The following describes two proteins that form a bound complex.

Sequence of the first protein:
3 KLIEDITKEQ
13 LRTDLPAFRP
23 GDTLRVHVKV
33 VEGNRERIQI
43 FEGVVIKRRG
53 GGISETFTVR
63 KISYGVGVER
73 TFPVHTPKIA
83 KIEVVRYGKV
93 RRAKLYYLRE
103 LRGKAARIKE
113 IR

Contacts between the two chains:
Residue R64 in the second protein contacts residue R72 in the first protein (closest heavy-atom distance 3.6 Å).
Residue P101 in the second protein is in contact with residue R72 in the first protein (closest heavy-atom distance 3.4 Å).
Residue V121 in the second protein is in contact with residue Y66 in the first protein (closest heavy-atom distance 4.0 Å).
Residue E81 in the second protein is in contact with residue R72 in the first protein (closest heavy-atom distance 3.6 Å).
Residue I122 in the second protein contacts residue R62 in the first protein (closest heavy-atom distance 4.7 Å).
Residue S75 in the second protein interacts with residue V76 in the first protein (closest heavy-atom distance 3.8 Å).
Residue E120 in the second protein is in contact with residue V68 in the first protein (closest heavy-atom distance 3.9 Å).
Residue D80 in the second protein interacts with residue G105 in the first protein (closest heavy-atom distance 4.7 Å).
Residue D80 in the second protein is in contact with residue R104 in the first protein (closest heavy-atom distance 3.1 Å).
Residue D73 in the second protein interacts with residue K80 in the first protein (closest heavy-atom distance 3.3 Å).
Residue G74 in the second protein contacts residue H77 in the first protein (closest heavy-atom distance 3.4 Å).
Residue D80 in the second protein interacts with residue R72 in the first protein (closest heavy-atom distance 3.4 Å).
Residue I122 in the second protein contacts residue R72 in the first protein (closest heavy-atom distance 3.8 Å).
Residue V121 in the second protein interacts with residue I42 in the first protein (closest heavy-atom distance 3.3 Å).
Residue P101 in the second protein interacts with residue V68 in the first protein (closest heavy-atom distance 4.2 Å).
Residue R104 in the second protein interacts with residue R39 in the first protein (closest heavy-atom distance 4.7 Å).
Residue S75 in the second protein is in contact with residue E44 in the first protein (closest heavy-atom distance 4.0 Å).
Residue R104 in the second protein contacts residue I40 in the first protein (closest heavy-atom distance 3.5 Å).
Residue S72 in the second protein interacts with residue R37 in the first protein (closest heavy-atom distance 3.3 Å).
Residue S75 in the second protein is in contact with residue P75 in the first protein (closest heavy-atom distance 4.2 Å).
Residue E105 in the second protein contacts residue R39 in the first protein (closest heavy-atom distance 3.5 Å).
Residue F79 in the second protein interacts with residue T73 in the first protein (closest heavy-atom distance 3.7 Å).
Residue K66 in the second protein interacts with residue K63 in the first protein (closest heavy-atom distance 4.5 Å).
Residue S72 in the second protein contacts residue N36 in the first protein (closest heavy-atom distance 3.9 Å).
Residue P119 in the second protein interacts with residue V68 in the first protein (closest heavy-atom distance 3.8 Å).
Residue S75 in the second protein is in contact with residue H77 in the first protein (closest heavy-atom distance 4.4 Å).
Residue R107 in the second protein is in contact with residue R39 in the first protein (closest heavy-atom distance 4.8 Å).
Residue E108 in the second protein interacts with residue R39 in the first protein (closest heavy-atom distance 3.5 Å).
Residue R104 in the second protein interacts with residue I42 in the first protein (closest heavy-atom distance 3.9 Å).
Residue D80 in the second protein interacts with residue T73 in the first protein (closest heavy-atom distance 3.2 Å).
Residue Y76 in the second protein interacts with residue H77 in the first protein (closest heavy-atom distance 3.9 Å).
Residue I122 in the second protein is in contact with residue G45 in the first protein (closest heavy-atom distance 4.7 Å).
Residue I122 in the second protein interacts with residue F74 in the first protein (closest heavy-atom distance 3.6 Å).
Residue D73 in the second protein interacts with residue N36 in the first protein (closest heavy-atom distance 3.6 Å).
Residue K66 in the second protein interacts with residue T73 in the first protein (closest heavy-atom distance 3.3 Å).
Residue S75 in the second protein is in contact with residue R62 in the first protein (closest heavy-atom distance 3.7 Å).
Residue Y76 in the second protein contacts residue R62 in the first protein (closest heavy-atom distance 3.6 Å).
Residue S78 in the second protein contacts residue R72 in the first protein (closest heavy-atom distance 3.6 Å).
Residue Y76 in the second protein is in contact with residue F74 in the first protein (closest heavy-atom distance 3.2 Å).
Residue P101 in the second protein contacts residue G69 in the first protein (closest heavy-atom distance 3.9 Å).
Residue E120 in the second protein is in contact with residue I42 in the first protein (closest heavy-atom distance 3.6 Å).
Residue G100 in the second protein contacts residue V68 in the first protein (closest heavy-atom distance 3.7 Å).
Residue F79 in the second protein contacts residue R72 in the first protein (closest heavy-atom distance 3.9 Å).
Residue D73 in the second protein contacts residue E44 in the first protein (closest heavy-atom distance 3.5 Å).
Residue P101 in the second protein is in contact with residue Y66 in the first protein (closest heavy-atom distance 3.7 Å).
Residue S72 in the second protein interacts with residue I40 in the first protein (closest heavy-atom distance 3.9 Å).
Residue D80 in the second protein interacts with residue E71 in the first protein (closest heavy-atom distance 4.5 Å).
Residue S78 in the second protein contacts residue F74 in the first protein (closest heavy-atom distance 4.1 Å).
Residue E120 in the second protein interacts with residue Y66 in the first protein (closest heavy-atom distance 3.0 Å).
Residue D73 in the second protein contacts residue I40 in the first protein (closest heavy-atom distance 3.6 Å).
Residue E120 in the second protein interacts with residue F43 in the first protein (closest heavy-atom distance 4.6 Å).
Residue S78 in the second protein is in contact with residue T73 in the first protein (closest heavy-atom distance 3.0 Å).
Residue I77 in the second protein contacts residue R62 in the first protein (closest heavy-atom distance 3.6 Å).
Residue I77 in the second protein is in contact with residue T73 in the first protein (closest heavy-atom distance 4.5 Å).
Residue I77 in the second protein is in contact with residue F74 in the first protein (closest heavy-atom distance 3.9 Å).
Residue Y76 in the second protein interacts with residue P75 in the first protein (closest heavy-atom distance 2.8 Å).
Residue S72 in the second protein interacts with residue R39 in the first protein (closest heavy-atom distance 3.4 Å).
Residue D73 in the second protein contacts residue E34 in the first protein (closest heavy-atom distance 3.9 Å).
Residue I122 in the second protein is in contact with residue Y66 in the first protein (closest heavy-atom distance 3.6 Å).
Residue E120 in the second protein contacts residue V46 in the first protein (closest heavy-atom distance 3.8 Å).

Sequence of the second protein:
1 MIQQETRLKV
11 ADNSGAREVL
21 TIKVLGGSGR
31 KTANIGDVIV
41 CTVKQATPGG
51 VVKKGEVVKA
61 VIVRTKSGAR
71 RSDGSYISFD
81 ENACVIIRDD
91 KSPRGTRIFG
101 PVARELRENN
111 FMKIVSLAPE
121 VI